Sequence of chain A:
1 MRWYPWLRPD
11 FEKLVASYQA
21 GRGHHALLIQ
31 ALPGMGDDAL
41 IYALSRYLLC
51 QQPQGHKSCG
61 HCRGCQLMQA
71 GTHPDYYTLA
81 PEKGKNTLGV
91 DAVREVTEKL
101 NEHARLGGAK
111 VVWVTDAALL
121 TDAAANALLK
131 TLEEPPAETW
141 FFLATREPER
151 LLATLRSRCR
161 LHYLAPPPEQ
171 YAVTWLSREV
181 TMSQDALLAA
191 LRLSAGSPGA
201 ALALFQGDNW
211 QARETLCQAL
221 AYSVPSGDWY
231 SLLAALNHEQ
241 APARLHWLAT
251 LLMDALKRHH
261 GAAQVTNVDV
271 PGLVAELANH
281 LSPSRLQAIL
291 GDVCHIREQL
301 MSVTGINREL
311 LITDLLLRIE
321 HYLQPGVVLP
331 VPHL

These two protein chains interact to form a complex.

Sequence of chain B:
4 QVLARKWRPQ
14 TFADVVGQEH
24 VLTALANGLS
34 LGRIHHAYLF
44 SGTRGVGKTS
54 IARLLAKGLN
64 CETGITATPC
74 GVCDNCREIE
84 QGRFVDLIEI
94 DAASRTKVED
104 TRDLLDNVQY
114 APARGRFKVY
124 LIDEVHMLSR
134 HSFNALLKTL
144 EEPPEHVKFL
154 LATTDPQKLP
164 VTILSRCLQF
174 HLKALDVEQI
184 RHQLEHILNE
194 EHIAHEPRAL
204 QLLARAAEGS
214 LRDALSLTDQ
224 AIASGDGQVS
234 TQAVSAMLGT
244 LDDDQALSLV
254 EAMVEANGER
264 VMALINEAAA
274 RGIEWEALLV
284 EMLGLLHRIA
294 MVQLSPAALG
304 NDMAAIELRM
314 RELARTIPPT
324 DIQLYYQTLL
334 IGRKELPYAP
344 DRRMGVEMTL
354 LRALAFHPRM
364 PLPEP

Interface contacts:
Residue P368 in chain B interacts with residue N279 in chain A (closest heavy-atom distance 3.1 Å).
Residue Q223 in chain B is in contact with residue R158 in chain A (closest heavy-atom distance 3.1 Å).
Residue R345 in chain B is in contact with residue E149 in chain A (closest heavy-atom distance 3.7 Å).
Residue R274 in chain B contacts residue Y163 in chain A (closest heavy-atom distance 3.8 Å).
Residue P366 in chain B interacts with residue S282 in chain A (closest heavy-atom distance 3.3 Å).
Residue L354 in chain B contacts residue Q287 in chain A (closest heavy-atom distance 3.6 Å).
Residue L220 in chain B is in contact with residue A153 in chain A (closest heavy-atom distance 3.6 Å).
Residue P343 in chain B is in contact with residue R297 in chain A (closest heavy-atom distance 3.4 Å).
Residue E350 in chain B contacts residue K257 in chain A (closest heavy-atom distance 2.9 Å).
Residue M347 in chain B interacts with residue T250 in chain A (closest heavy-atom distance 3.9 Å).
Residue E338 in chain B is in contact with residue H295 in chain A (closest heavy-atom distance 2.3 Å).
Residue R355 in chain B is in contact with residue Q287 in chain A (closest heavy-atom distance 3.0 Å).
Residue N269 in chain B contacts residue Q264 in chain A (closest heavy-atom distance 3.3 Å).
Residue L365 in chain B is in contact with residue P283 in chain A (closest heavy-atom distance 3.6 Å).
Residue I334 in chain B is in contact with residue H333 in chain A (closest heavy-atom distance 3.5 Å).
Residue G275 in chain B is in contact with residue Q30 in chain A (closest heavy-atom distance 3.5 Å).
Residue M265 in chain B interacts with residue K257 in chain A (closest heavy-atom distance 3.4 Å).
Residue Y341 in chain B is in contact with residue H295 in chain A (closest heavy-atom distance 3.9 Å).
Residue M240 in chain B is in contact with residue L161 in chain A (closest heavy-atom distance 3.4 Å).
Residue I334 in chain B is in contact with residue L334 in chain A (closest heavy-atom distance 4.0 Å).
Residue M240 in chain B contacts residue R156 in chain A (closest heavy-atom distance 3.4 Å).
Residue E277 in chain B is in contact with residue P148 in chain A (closest heavy-atom distance 4.1 Å).
Residue P343 in chain B interacts with residue C294 in chain A (closest heavy-atom distance 3.4 Å).
Residue M351 in chain B is in contact with residue Q287 in chain A (closest heavy-atom distance 4.0 Å).
Residue L220 in chain B is in contact with residue S157 in chain A (closest heavy-atom distance 4.1 Å).
Residue L354 in chain B interacts with residue L256 in chain A (closest heavy-atom distance 3.9 Å).
Residue P343 in chain B is in contact with residue H246 in chain A (closest heavy-atom distance 3.2 Å).
Residue P364 in chain B contacts residue H260 in chain A (closest heavy-atom distance 3.8 Å).
Residue E350 in chain B interacts with residue M253 in chain A (closest heavy-atom distance 3.7 Å).
Residue M351 in chain B is in contact with residue L290 in chain A (closest heavy-atom distance 3.4 Å).
Residue M347 in chain B contacts residue M253 in chain A (closest heavy-atom distance 3.7 Å).
Residue R345 in chain B is in contact with residue R150 in chain A (closest heavy-atom distance 3.0 Å).
Residue M347 in chain B interacts with residue A249 in chain A (closest heavy-atom distance 4.1 Å).
Residue M265 in chain B contacts residue A262 in chain A (closest heavy-atom distance 3.9 Å).
Residue M240 in chain B interacts with residue S157 in chain A (closest heavy-atom distance 4.0 Å).
Residue A272 in chain B is in contact with residue Y163 in chain A (closest heavy-atom distance 4.1 Å).
Residue L357 in chain B is in contact with residue H260 in chain A (closest heavy-atom distance 3.8 Å).
Residue R355 in chain B contacts residue P330 in chain A (closest heavy-atom distance 3.4 Å).
Residue K337 in chain B contacts residue H333 in chain A (closest heavy-atom distance 4.0 Å).
Residue R98 in chain B is in contact with residue D91 in chain A (closest heavy-atom distance 4.0 Å).
Residue E262 in chain B interacts with residue G261 in chain A (closest heavy-atom distance 2.8 Å).
Residue E262 in chain B is in contact with residue A263 in chain A (closest heavy-atom distance 3.6 Å).
Residue E262 in chain B is in contact with residue H260 in chain A (closest heavy-atom distance 3.5 Å).
Residue L241 in chain B is in contact with residue R156 in chain A (closest heavy-atom distance 2.7 Å).
Residue G275 in chain B interacts with residue Y163 in chain A (closest heavy-atom distance 3.7 Å).
Residue R47 in chain B interacts with residue T154 in chain A (closest heavy-atom distance 3.9 Å).
Residue I334 in chain B is in contact with residue P332 in chain A (closest heavy-atom distance 3.7 Å).
Residue L220 in chain B contacts residue T154 in chain A (closest heavy-atom distance 3.7 Å).
Residue G261 in chain B interacts with residue H260 in chain A (closest heavy-atom distance 4.0 Å).
Residue R355 in chain B is in contact with residue P332 in chain A (closest heavy-atom distance 3.0 Å).
Residue A273 in chain B is in contact with residue Y163 in chain A (closest heavy-atom distance 3.5 Å).
Residue R355 in chain B is in contact with residue V331 in chain A (closest heavy-atom distance 3.7 Å).
Residue E277 in chain B contacts residue E149 in chain A (closest heavy-atom distance 3.0 Å).
Residue Y341 in chain B interacts with residue C294 in chain A (closest heavy-atom distance 4.0 Å).
Residue P366 in chain B is in contact with residue P283 in chain A (closest heavy-atom distance 3.8 Å).
Residue Y341 in chain B interacts with residue E298 in chain A (closest heavy-atom distance 3.2 Å).
Residue K337 in chain B is in contact with residue L334 in chain A (closest heavy-atom distance 3.5 Å).
Residue A209 in chain B is in contact with residue A153 in chain A (closest heavy-atom distance 3.7 Å).
Residue A239 in chain B interacts with residue L161 in chain A (closest heavy-atom distance 3.4 Å).
Residue L354 in chain B contacts residue M253 in chain A (closest heavy-atom distance 3.4 Å).